These two protein chains interact to form a complex.

Sequence of the second protein:
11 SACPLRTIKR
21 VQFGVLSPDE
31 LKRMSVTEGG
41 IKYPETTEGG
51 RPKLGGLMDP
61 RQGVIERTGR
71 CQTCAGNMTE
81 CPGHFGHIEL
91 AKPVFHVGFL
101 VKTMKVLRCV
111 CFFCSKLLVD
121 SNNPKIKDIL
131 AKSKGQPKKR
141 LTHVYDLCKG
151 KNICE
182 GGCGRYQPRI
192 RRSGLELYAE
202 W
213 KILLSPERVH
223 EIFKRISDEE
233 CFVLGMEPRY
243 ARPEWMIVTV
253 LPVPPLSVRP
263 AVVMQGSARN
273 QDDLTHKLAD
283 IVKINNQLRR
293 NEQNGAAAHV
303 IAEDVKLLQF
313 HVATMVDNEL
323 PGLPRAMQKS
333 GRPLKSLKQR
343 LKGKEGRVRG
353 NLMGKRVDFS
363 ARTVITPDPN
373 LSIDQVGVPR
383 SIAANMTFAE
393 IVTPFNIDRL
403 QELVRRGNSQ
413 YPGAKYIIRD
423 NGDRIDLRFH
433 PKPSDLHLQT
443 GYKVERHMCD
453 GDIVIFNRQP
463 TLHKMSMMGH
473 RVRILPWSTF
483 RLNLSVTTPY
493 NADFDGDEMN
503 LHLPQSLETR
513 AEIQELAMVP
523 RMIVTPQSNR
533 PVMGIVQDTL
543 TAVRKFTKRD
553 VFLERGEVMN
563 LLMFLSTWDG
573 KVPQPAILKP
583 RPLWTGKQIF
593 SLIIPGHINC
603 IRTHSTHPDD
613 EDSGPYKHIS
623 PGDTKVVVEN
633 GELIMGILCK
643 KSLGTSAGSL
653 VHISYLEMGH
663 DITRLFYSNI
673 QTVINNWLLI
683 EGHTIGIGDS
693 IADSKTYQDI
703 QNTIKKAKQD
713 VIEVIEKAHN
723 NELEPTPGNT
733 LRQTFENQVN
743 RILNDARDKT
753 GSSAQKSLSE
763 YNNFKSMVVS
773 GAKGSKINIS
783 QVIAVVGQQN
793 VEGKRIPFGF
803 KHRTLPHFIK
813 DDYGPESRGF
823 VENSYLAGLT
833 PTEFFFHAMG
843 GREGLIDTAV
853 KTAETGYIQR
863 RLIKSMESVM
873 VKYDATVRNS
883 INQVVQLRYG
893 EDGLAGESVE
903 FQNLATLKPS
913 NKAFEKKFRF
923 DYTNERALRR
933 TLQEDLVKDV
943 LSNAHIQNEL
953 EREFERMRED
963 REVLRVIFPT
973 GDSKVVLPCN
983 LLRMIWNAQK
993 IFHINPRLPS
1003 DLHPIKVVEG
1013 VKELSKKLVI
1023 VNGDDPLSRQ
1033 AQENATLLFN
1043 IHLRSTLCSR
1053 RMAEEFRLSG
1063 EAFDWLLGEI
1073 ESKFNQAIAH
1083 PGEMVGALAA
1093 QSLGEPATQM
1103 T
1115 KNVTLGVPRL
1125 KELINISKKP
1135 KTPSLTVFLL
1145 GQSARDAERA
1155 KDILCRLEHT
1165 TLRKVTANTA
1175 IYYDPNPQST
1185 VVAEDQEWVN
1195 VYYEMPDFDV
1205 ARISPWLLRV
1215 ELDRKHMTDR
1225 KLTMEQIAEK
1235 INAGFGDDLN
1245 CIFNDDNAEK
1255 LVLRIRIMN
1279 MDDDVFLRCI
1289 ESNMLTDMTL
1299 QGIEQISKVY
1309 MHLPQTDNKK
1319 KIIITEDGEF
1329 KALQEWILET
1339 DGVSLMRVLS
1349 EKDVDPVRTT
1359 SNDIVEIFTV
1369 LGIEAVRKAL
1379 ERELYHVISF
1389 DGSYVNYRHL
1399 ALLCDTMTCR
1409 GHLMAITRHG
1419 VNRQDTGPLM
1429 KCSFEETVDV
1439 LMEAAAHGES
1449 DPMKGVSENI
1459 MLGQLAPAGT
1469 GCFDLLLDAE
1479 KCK

Interface contacts:
Residue F1284 in the second protein contacts residue R669 in the first protein (closest heavy-atom distance 3.4 Å).
Residue F800 in the second protein interacts with residue Q703 in the first protein (closest heavy-atom distance 3.6 Å).
Residue C1287 in the second protein is in contact with residue V676 in the first protein (closest heavy-atom distance 3.8 Å).
Residue T1222 in the second protein interacts with residue G558 in the first protein (closest heavy-atom distance 3.8 Å).
Residue N1291 in the second protein is in contact with residue V685 in the first protein (closest heavy-atom distance 3.3 Å).
Residue D1281 in the second protein is in contact with residue R669 in the first protein (closest heavy-atom distance 3.4 Å).
Residue E1229 in the second protein is in contact with residue D581 in the first protein (closest heavy-atom distance 2.9 Å).
Residue M1279 in the second protein interacts with residue F677 in the first protein (closest heavy-atom distance 3.5 Å).
Residue E1229 in the second protein contacts residue R582 in the first protein (closest heavy-atom distance 2.5 Å).
Residue D1242 in the second protein is in contact with residue I672 in the first protein (closest heavy-atom distance 3.6 Å).
Residue K1155 in the second protein is in contact with residue A557 in the first protein (closest heavy-atom distance 3.5 Å).
Residue N1263 in the second protein is in contact with residue T667 in the first protein (closest heavy-atom distance 3.0 Å).
Residue I1261 in the second protein contacts residue I672 in the first protein (closest heavy-atom distance 3.6 Å).
Residue F1284 in the second protein interacts with residue I672 in the first protein (closest heavy-atom distance 3.4 Å).
Residue F1247 in the second protein interacts with residue P586 in the first protein (closest heavy-atom distance 3.4 Å).
Residue S1290 in the second protein interacts with residue V685 in the first protein (closest heavy-atom distance 3.5 Å).
Residue K1168 in the second protein interacts with residue R691 in the first protein (closest heavy-atom distance 3.4 Å).
Residue T1222 in the second protein contacts residue K559 in the first protein (closest heavy-atom distance 3.1 Å).
Residue E1233 in the second protein contacts residue K584 in the first protein (closest heavy-atom distance 3.6 Å).
Residue F1239 in the second protein contacts residue V676 in the first protein (closest heavy-atom distance 3.8 Å).
Residue D1249 in the second protein interacts with residue D581 in the first protein (closest heavy-atom distance 3.3 Å).
Residue M1199 in the second protein contacts residue F587 in the first protein (closest heavy-atom distance 3.5 Å).
Residue F1284 in the second protein is in contact with residue F677 in the first protein (closest heavy-atom distance 3.5 Å).
Residue M1199 in the second protein interacts with residue R571 in the first protein (closest heavy-atom distance 3.6 Å).
Residue F1284 in the second protein is in contact with residue G673 in the first protein (closest heavy-atom distance 3.3 Å).
Residue D1295 in the second protein contacts residue R684 in the first protein (closest heavy-atom distance 3.4 Å).
Residue T1294 in the second protein interacts with residue A688 in the first protein (closest heavy-atom distance 3.8 Å).
Residue V1195 in the second protein interacts with residue R579 in the first protein (closest heavy-atom distance 3.6 Å).
Residue N1291 in the second protein interacts with residue V676 in the first protein (closest heavy-atom distance 3.9 Å).
Residue K1155 in the second protein interacts with residue F556 in the first protein (closest heavy-atom distance 3.6 Å).
Residue N1251 in the second protein is in contact with residue Q580 in the first protein (closest heavy-atom distance 3.1 Å).
Residue P799 in the second protein is in contact with residue N702 in the first protein (closest heavy-atom distance 3.0 Å).
Residue F1247 in the second protein is in contact with residue R579 in the first protein (closest heavy-atom distance 3.9 Å).
Residue T1227 in the second protein interacts with residue R582 in the first protein (closest heavy-atom distance 3.7 Å).
Residue T1294 in the second protein contacts residue V685 in the first protein (closest heavy-atom distance 3.1 Å).
Residue D1249 in the second protein is in contact with residue Q580 in the first protein (closest heavy-atom distance 2.4 Å).
Residue E1229 in the second protein contacts residue L583 in the first protein (closest heavy-atom distance 3.7 Å).
Residue D1250 in the second protein contacts residue R582 in the first protein (closest heavy-atom distance 3.3 Å).
Residue Y1196 in the second protein is in contact with residue F587 in the first protein (closest heavy-atom distance 3.3 Å).
Residue E1229 in the second protein contacts residue K584 in the first protein (closest heavy-atom distance 3.2 Å).
Residue E1198 in the second protein contacts residue R571 in the first protein (closest heavy-atom distance 2.6 Å).
Residue G1238 in the second protein contacts residue K675 in the first protein (closest heavy-atom distance 2.2 Å).
Residue D1242 in the second protein interacts with residue R671 in the first protein (closest heavy-atom distance 3.2 Å).
Residue N1263 in the second protein is in contact with residue A668 in the first protein (closest heavy-atom distance 2.9 Å).
Residue D1295 in the second protein is in contact with residue A681 in the first protein (closest heavy-atom distance 3.2 Å).
Residue D1250 in the second protein contacts residue E561 in the first protein (closest heavy-atom distance 3.5 Å).
Residue S1290 in the second protein contacts residue M689 in the first protein (closest heavy-atom distance 3.7 Å).
Residue P727 in the second protein is in contact with residue T555 in the first protein (closest heavy-atom distance 3.3 Å).
Residue Y1196 in the second protein contacts residue R579 in the first protein (closest heavy-atom distance 3.0 Å).
Residue I1288 in the second protein interacts with residue I672 in the first protein (closest heavy-atom distance 3.5 Å).
Residue F1247 in the second protein is in contact with residue D581 in the first protein (closest heavy-atom distance 3.5 Å).
Residue F800 in the second protein contacts residue N702 in the first protein (closest heavy-atom distance 2.8 Å).
Residue P729 in the second protein interacts with residue T555 in the first protein (closest heavy-atom distance 3.8 Å).
Residue L1243 in the second protein contacts residue I672 in the first protein (closest heavy-atom distance 3.9 Å).
Residue D1223 in the second protein contacts residue A557 in the first protein (closest heavy-atom distance 3.3 Å).
Residue D1242 in the second protein contacts residue A668 in the first protein (closest heavy-atom distance 3.2 Å).
Residue C1287 in the second protein interacts with residue F677 in the first protein (closest heavy-atom distance 3.3 Å).
Residue R1218 in the second protein is in contact with residue E561 in the first protein (closest heavy-atom distance 3.4 Å).
Residue S1208 in the second protein is in contact with residue R669 in the first protein (closest heavy-atom distance 3.9 Å).
Residue D1249 in the second protein interacts with residue R579 in the first protein (closest heavy-atom distance 2.9 Å).

Sequence of the first protein:
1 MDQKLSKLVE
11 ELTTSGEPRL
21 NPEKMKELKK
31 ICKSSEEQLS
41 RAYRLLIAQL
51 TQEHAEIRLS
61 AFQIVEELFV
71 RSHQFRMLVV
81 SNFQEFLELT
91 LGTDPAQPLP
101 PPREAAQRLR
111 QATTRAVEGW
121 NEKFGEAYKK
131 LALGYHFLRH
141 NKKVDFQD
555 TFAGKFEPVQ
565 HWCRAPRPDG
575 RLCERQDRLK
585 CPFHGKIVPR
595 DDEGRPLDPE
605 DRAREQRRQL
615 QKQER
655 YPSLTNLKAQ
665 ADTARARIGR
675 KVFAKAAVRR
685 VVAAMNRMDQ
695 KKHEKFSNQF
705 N